Interface contacts:
Residue E5 in protein 1 contacts residue L34 in protein 2 (closest heavy-atom distance 4.9 Å).
Residue K38 in protein 1 contacts residue L6 in protein 2 (closest heavy-atom distance 4.2 Å).
Residue L9 in protein 1 is in contact with residue L34 in protein 2 (closest heavy-atom distance 3.7 Å).
Residue A27 in protein 1 is in contact with residue L20 in protein 2 (closest heavy-atom distance 4.2 Å).
Residue E5 in protein 1 interacts with residue L37 in protein 2 (closest heavy-atom distance 3.7 Å).
Residue L2 in protein 1 is in contact with residue L41 in protein 2 (closest heavy-atom distance 4.5 Å).
Residue K33 in protein 1 interacts with residue E5 in protein 2 (closest heavy-atom distance 4.7 Å).
Residue L41 in protein 1 is in contact with residue L6 in protein 2 (closest heavy-atom distance 3.7 Å).
Residue L20 in protein 1 interacts with residue L20 in protein 2 (closest heavy-atom distance 4.9 Å).
Residue L20 in protein 1 interacts with residue A27 in protein 2 (closest heavy-atom distance 4.2 Å).
Residue L6 in protein 1 is in contact with residue L41 in protein 2 (closest heavy-atom distance 3.7 Å).
Residue L23 in protein 1 contacts residue I16 in protein 2 (closest heavy-atom distance 3.7 Å).
Residue L6 in protein 1 contacts residue L34 in protein 2 (closest heavy-atom distance 3.6 Å).
Residue L9 in protein 1 contacts residue L37 in protein 2 (closest heavy-atom distance 4.2 Å).
Residue K33 in protein 1 contacts residue L9 in protein 2 (closest heavy-atom distance 3.6 Å).
Residue L34 in protein 1 is in contact with residue L6 in protein 2 (closest heavy-atom distance 3.6 Å).
Residue L23 in protein 1 is in contact with residue L20 in protein 2 (closest heavy-atom distance 3.6 Å).
Residue I16 in protein 1 is in contact with residue A27 in protein 2 (closest heavy-atom distance 4.0 Å).
Residue L13 in protein 1 is in contact with residue R30 in protein 2 (closest heavy-atom distance 4.3 Å).
Residue I16 in protein 1 contacts residue L23 in protein 2 (closest heavy-atom distance 3.7 Å).
Residue L20 in protein 1 contacts residue Q24 in protein 2 (closest heavy-atom distance 3.9 Å).
Residue L23 in protein 1 is in contact with residue Q19 in protein 2 (closest heavy-atom distance 3.7 Å).
Residue L23 in protein 1 contacts residue L23 in protein 2 (closest heavy-atom distance 3.5 Å).
Residue K31 in protein 1 is in contact with residue L13 in protein 2 (closest heavy-atom distance 3.7 Å).
Residue A27 in protein 1 is in contact with residue I16 in protein 2 (closest heavy-atom distance 4.0 Å).
Residue E5 in protein 1 is in contact with residue K33 in protein 2 (closest heavy-atom distance 4.7 Å).
Residue I16 in protein 1 interacts with residue K26 in protein 2 (closest heavy-atom distance 4.3 Å).
Residue L9 in protein 1 is in contact with residue R30 in protein 2 (closest heavy-atom distance 3.9 Å).
Residue L34 in protein 1 contacts residue L9 in protein 2 (closest heavy-atom distance 3.7 Å).
Residue I16 in protein 1 contacts residue R30 in protein 2 (closest heavy-atom distance 3.5 Å).
Residue K31 in protein 1 interacts with residue E17 in protein 2 (closest heavy-atom distance 2.9 Å).
Residue Q19 in protein 1 interacts with residue L23 in protein 2 (closest heavy-atom distance 3.7 Å).
Residue L6 in protein 1 is in contact with residue L37 in protein 2 (closest heavy-atom distance 3.6 Å).
Residue K26 in protein 1 is in contact with residue I16 in protein 2 (closest heavy-atom distance 4.3 Å).
Residue Q24 in protein 1 interacts with residue Q24 in protein 2 (closest heavy-atom distance 4.4 Å).
Residue L34 in protein 1 is in contact with residue L13 in protein 2 (closest heavy-atom distance 3.7 Å).
Residue L41 in protein 1 interacts with residue L2 in protein 2 (closest heavy-atom distance 4.5 Å).
Residue L37 in protein 1 contacts residue E5 in protein 2 (closest heavy-atom distance 3.7 Å).
Residue L37 in protein 1 contacts residue L9 in protein 2 (closest heavy-atom distance 4.2 Å).
Residue E17 in protein 1 is in contact with residue K31 in protein 2 (closest heavy-atom distance 2.9 Å).
Residue A27 in protein 1 interacts with residue L13 in protein 2 (closest heavy-atom distance 3.4 Å).
Residue L20 in protein 1 interacts with residue L23 in protein 2 (closest heavy-atom distance 3.6 Å).
Residue L9 in protein 1 contacts residue K33 in protein 2 (closest heavy-atom distance 3.6 Å).
Residue L13 in protein 1 is in contact with residue L34 in protein 2 (closest heavy-atom distance 3.7 Å).
Residue R30 in protein 1 is in contact with residue L13 in protein 2 (closest heavy-atom distance 4.3 Å).
Residue L34 in protein 1 is in contact with residue E10 in protein 2 (closest heavy-atom distance 3.6 Å).
Residue A27 in protein 1 contacts residue E17 in protein 2 (closest heavy-atom distance 4.3 Å).
Residue L37 in protein 1 interacts with residue L6 in protein 2 (closest heavy-atom distance 3.6 Å).
Residue Q24 in protein 1 is in contact with residue L20 in protein 2 (closest heavy-atom distance 3.9 Å).
Residue E17 in protein 1 interacts with residue A27 in protein 2 (closest heavy-atom distance 4.3 Å).
Residue L13 in protein 1 contacts residue K31 in protein 2 (closest heavy-atom distance 3.7 Å).
Residue L6 in protein 1 interacts with residue K38 in protein 2 (closest heavy-atom distance 4.2 Å).
Residue E10 in protein 1 contacts residue L34 in protein 2 (closest heavy-atom distance 3.6 Å).
Residue R30 in protein 1 interacts with residue L9 in protein 2 (closest heavy-atom distance 3.9 Å).
Residue L13 in protein 1 contacts residue A27 in protein 2 (closest heavy-atom distance 3.4 Å).
Residue R30 in protein 1 is in contact with residue I16 in protein 2 (closest heavy-atom distance 3.5 Å).
Residue L34 in protein 1 contacts residue E5 in protein 2 (closest heavy-atom distance 4.9 Å).

Sequence of protein 1:
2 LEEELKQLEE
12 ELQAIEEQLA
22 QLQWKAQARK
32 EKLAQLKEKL

The following describes two proteins that form a bound complex.

Sequence of protein 2:
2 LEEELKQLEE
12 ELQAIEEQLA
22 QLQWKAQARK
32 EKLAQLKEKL